Interface contacts:
Residue Y84 in protein 2 interacts with residue V9 in protein 1 (closest heavy-atom distance 3.3 Å).
Residue T163 in protein 2 contacts residue L1 in protein 1 (closest heavy-atom distance 3.7 Å).
Residue L156 in protein 2 contacts residue F3 in protein 1 (closest heavy-atom distance 3.6 Å).
Residue W147 in protein 2 is in contact with residue V7 in protein 1 (closest heavy-atom distance 3.5 Å).
Residue A150 in protein 2 interacts with residue Y5 in protein 1 (closest heavy-atom distance 3.2 Å).
Residue Y159 in protein 2 interacts with residue L1 in protein 1 (closest heavy-atom distance 2.5 Å).
Residue R97 in protein 2 is in contact with residue F3 in protein 1 (closest heavy-atom distance 4.9 Å).
Residue K66 in protein 2 interacts with residue L1 in protein 1 (closest heavy-atom distance 3.6 Å).
Residue V76 in protein 2 is in contact with residue Y8 in protein 1 (closest heavy-atom distance 4.0 Å).
Residue Y159 in protein 2 contacts residue L2 in protein 1 (closest heavy-atom distance 3.4 Å).
Residue T73 in protein 2 interacts with residue P6 in protein 1 (closest heavy-atom distance 4.8 Å).
Residue V152 in protein 2 is in contact with residue V7 in protein 1 (closest heavy-atom distance 4.0 Å).
Residue V152 in protein 2 interacts with residue Y5 in protein 1 (closest heavy-atom distance 4.5 Å).
Residue T143 in protein 2 is in contact with residue V9 in protein 1 (closest heavy-atom distance 3.2 Å).
Residue Y59 in protein 2 is in contact with residue L1 in protein 1 (closest heavy-atom distance 3.8 Å).
Residue T143 in protein 2 contacts residue Y8 in protein 1 (closest heavy-atom distance 4.6 Å).
Residue W167 in protein 2 is in contact with residue L1 in protein 1 (closest heavy-atom distance 3.4 Å).
Residue E63 in protein 2 is in contact with residue L2 in protein 1 (closest heavy-atom distance 2.9 Å).
Residue D77 in protein 2 contacts residue V7 in protein 1 (closest heavy-atom distance 4.5 Å).
Residue M5 in protein 2 interacts with residue L1 in protein 1 (closest heavy-atom distance 4.0 Å).
Residue H70 in protein 2 is in contact with residue L2 in protein 1 (closest heavy-atom distance 4.6 Å).
Residue K146 in protein 2 contacts residue Y8 in protein 1 (closest heavy-atom distance 4.3 Å).
Residue Q72 in protein 2 interacts with residue Y8 in protein 1 (closest heavy-atom distance 4.8 Å).
Residue Y7 in protein 2 is in contact with residue L1 in protein 1 (closest heavy-atom distance 3.0 Å).
Residue M45 in protein 2 is in contact with residue L2 in protein 1 (closest heavy-atom distance 3.7 Å).
Residue T80 in protein 2 interacts with residue V9 in protein 1 (closest heavy-atom distance 3.2 Å).
Residue D77 in protein 2 is in contact with residue V9 in protein 1 (closest heavy-atom distance 2.8 Å).
Residue T73 in protein 2 interacts with residue V7 in protein 1 (closest heavy-atom distance 3.3 Å).
Residue W147 in protein 2 is in contact with residue V9 in protein 1 (closest heavy-atom distance 3.8 Å).
Residue Y159 in protein 2 contacts residue F3 in protein 1 (closest heavy-atom distance 3.4 Å).
Residue Y116 in protein 2 interacts with residue V9 in protein 1 (closest heavy-atom distance 3.6 Å).
Residue H70 in protein 2 is in contact with residue F3 in protein 1 (closest heavy-atom distance 3.3 Å).
Residue Y123 in protein 2 is in contact with residue V9 in protein 1 (closest heavy-atom distance 3.6 Å).
Residue Y171 in protein 2 is in contact with residue L1 in protein 1 (closest heavy-atom distance 3.0 Å).
Residue K146 in protein 2 contacts residue V9 in protein 1 (closest heavy-atom distance 3.2 Å).
Residue Y7 in protein 2 is in contact with residue L2 in protein 1 (closest heavy-atom distance 3.5 Å).
Residue Q155 in protein 2 is in contact with residue F3 in protein 1 (closest heavy-atom distance 3.5 Å).
Residue L81 in protein 2 interacts with residue V9 in protein 1 (closest heavy-atom distance 3.8 Å).
Residue K66 in protein 2 is in contact with residue F3 in protein 1 (closest heavy-atom distance 4.4 Å).
Residue Y99 in protein 2 contacts residue F3 in protein 1 (closest heavy-atom distance 3.1 Å).
Residue K66 in protein 2 interacts with residue G4 in protein 1 (closest heavy-atom distance 4.5 Å).
Residue E63 in protein 2 interacts with residue L1 in protein 1 (closest heavy-atom distance 3.2 Å).
Residue D77 in protein 2 interacts with residue Y8 in protein 1 (closest heavy-atom distance 3.7 Å).
Residue K66 in protein 2 contacts residue L2 in protein 1 (closest heavy-atom distance 3.5 Å).
Residue Q155 in protein 2 contacts residue Y5 in protein 1 (closest heavy-atom distance 3.9 Å).
Residue V67 in protein 2 interacts with residue L2 in protein 1 (closest heavy-atom distance 3.7 Å).
Residue Y99 in protein 2 interacts with residue L2 in protein 1 (closest heavy-atom distance 3.3 Å).
Residue Y116 in protein 2 contacts residue V7 in protein 1 (closest heavy-atom distance 4.1 Å).
Residue T73 in protein 2 contacts residue Y8 in protein 1 (closest heavy-atom distance 3.9 Å).
Residue R97 in protein 2 is in contact with residue V7 in protein 1 (closest heavy-atom distance 3.4 Å).
Residue W147 in protein 2 interacts with residue Y8 in protein 1 (closest heavy-atom distance 2.4 Å).
Residue F9 in protein 2 interacts with residue L2 in protein 1 (closest heavy-atom distance 3.6 Å).

Sequence of protein 2:
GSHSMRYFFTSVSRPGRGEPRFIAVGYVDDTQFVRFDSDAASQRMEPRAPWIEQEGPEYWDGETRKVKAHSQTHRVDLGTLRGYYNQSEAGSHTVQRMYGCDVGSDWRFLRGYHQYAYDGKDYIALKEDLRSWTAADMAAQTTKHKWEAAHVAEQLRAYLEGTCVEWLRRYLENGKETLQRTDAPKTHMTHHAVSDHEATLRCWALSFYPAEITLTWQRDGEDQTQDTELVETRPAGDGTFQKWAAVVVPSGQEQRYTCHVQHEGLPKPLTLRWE

These two protein chains interact to form a complex.

Sequence of protein 1:
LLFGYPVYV